Sequence of the first protein:
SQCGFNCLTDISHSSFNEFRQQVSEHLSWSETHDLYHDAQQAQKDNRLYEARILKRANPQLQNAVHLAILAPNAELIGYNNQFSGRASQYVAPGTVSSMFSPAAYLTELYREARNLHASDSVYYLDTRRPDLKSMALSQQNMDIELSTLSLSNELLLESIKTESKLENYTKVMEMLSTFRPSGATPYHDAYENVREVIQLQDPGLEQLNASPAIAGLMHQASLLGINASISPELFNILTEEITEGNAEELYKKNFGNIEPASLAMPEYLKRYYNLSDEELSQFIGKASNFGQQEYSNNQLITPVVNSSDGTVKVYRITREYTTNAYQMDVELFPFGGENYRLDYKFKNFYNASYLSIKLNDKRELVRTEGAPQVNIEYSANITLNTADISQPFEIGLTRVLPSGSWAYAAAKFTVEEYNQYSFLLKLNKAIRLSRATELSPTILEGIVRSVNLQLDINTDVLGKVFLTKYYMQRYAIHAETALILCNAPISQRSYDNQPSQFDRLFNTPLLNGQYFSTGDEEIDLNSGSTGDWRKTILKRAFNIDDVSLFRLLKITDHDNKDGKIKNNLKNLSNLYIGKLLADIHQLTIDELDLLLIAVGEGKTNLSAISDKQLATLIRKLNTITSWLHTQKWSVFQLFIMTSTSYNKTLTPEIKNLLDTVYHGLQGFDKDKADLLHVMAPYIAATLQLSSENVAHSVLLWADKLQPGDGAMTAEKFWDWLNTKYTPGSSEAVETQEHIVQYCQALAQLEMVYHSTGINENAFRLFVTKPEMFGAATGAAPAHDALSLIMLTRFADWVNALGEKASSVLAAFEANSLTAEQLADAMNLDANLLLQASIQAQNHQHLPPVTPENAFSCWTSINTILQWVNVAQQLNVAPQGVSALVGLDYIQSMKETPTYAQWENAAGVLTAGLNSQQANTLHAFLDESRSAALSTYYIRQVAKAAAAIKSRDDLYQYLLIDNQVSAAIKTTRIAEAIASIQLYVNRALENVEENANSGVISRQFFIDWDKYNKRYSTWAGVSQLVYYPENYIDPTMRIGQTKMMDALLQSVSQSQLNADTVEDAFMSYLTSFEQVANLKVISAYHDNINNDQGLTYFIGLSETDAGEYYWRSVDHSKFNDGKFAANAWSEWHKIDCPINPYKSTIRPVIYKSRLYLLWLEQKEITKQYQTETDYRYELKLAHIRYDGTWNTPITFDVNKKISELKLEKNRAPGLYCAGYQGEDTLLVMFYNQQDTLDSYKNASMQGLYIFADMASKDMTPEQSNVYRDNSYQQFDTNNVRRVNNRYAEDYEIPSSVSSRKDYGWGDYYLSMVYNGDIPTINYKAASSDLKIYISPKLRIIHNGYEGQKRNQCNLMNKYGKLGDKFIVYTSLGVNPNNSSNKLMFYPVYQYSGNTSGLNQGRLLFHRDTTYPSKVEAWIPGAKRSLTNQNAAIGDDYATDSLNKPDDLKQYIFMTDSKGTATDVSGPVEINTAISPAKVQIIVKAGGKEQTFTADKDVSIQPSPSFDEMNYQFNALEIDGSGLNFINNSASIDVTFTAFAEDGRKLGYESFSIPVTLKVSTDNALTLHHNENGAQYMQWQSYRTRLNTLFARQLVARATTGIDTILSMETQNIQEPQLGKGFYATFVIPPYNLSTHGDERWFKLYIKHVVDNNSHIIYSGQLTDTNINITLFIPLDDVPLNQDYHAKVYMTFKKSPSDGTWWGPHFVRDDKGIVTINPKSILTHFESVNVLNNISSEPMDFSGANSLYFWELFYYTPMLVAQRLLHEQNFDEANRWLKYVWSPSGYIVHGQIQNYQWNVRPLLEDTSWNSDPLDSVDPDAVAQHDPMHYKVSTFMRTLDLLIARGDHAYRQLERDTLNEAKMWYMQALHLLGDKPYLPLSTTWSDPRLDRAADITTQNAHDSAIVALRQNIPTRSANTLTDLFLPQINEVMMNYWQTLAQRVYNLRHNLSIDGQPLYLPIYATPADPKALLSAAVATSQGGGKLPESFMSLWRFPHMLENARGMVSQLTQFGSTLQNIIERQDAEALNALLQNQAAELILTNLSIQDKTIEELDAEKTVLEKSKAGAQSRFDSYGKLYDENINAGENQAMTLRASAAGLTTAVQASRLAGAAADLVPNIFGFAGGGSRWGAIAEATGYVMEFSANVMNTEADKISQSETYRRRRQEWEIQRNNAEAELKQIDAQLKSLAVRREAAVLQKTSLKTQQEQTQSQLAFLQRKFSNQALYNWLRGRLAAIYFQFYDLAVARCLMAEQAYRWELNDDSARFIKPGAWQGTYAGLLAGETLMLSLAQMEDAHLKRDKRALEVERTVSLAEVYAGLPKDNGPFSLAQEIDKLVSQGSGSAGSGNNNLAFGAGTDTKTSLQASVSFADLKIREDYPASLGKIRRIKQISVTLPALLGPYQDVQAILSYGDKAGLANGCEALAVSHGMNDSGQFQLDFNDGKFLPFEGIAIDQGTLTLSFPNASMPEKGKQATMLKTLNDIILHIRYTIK

Contacts between the two chains:
Residue K1797 in the first protein contacts residue D1022 in the second protein (closest heavy-atom distance 2.4 Å).
Residue S1803 in the first protein is in contact with residue L1001 in the second protein (closest heavy-atom distance 2.3 Å).
Residue S1899 in the first protein is in contact with residue S301 in the second protein (closest heavy-atom distance 2.5 Å).
Residue D2401 in the first protein is in contact with residue Q2430 in the second protein (closest heavy-atom distance 2.8 Å).
Residue W2253 in the first protein contacts residue T673 in the second protein (closest heavy-atom distance 3.0 Å).
Residue S2088 in the first protein interacts with residue Q2205 in the second protein (closest heavy-atom distance 2.5 Å).
Residue R2118 in the first protein interacts with residue D2177 in the second protein (closest heavy-atom distance 2.8 Å).
Residue N844 in the first protein is in contact with residue R564 in the second protein (closest heavy-atom distance 2.9 Å).
Residue R2188 in the first protein interacts with residue R2187 in the second protein (closest heavy-atom distance 3.0 Å).
Residue E1086 in the first protein is in contact with residue R1166 in the second protein (closest heavy-atom distance 2.9 Å).
Residue E1878 in the first protein is in contact with residue R1027 in the second protein (closest heavy-atom distance 3.0 Å).
Residue E2045 in the first protein is in contact with residue R2046 in the second protein (closest heavy-atom distance 3.0 Å).
Residue L1995 in the first protein interacts with residue Q2235 in the second protein (closest heavy-atom distance 3.0 Å).
Residue D1892 in the first protein is in contact with residue K1401 in the second protein (closest heavy-atom distance 2.9 Å).
Residue A2404 in the first protein is in contact with residue D2382 in the second protein (closest heavy-atom distance 3.1 Å).
Residue D2401 in the first protein interacts with residue K2496 in the second protein (closest heavy-atom distance 2.9 Å).
Residue R1971 in the first protein is in contact with residue S978 in the second protein (closest heavy-atom distance 2.8 Å).
Residue R1971 in the first protein contacts residue Q976 in the second protein (closest heavy-atom distance 3.0 Å).
Residue D1117 in the first protein is in contact with residue T1211 in the second protein (closest heavy-atom distance 2.7 Å).
Residue S2405 in the first protein interacts with residue D2382 in the second protein (closest heavy-atom distance 2.7 Å).
Residue V2331 in the first protein is in contact with residue S2451 in the second protein (closest heavy-atom distance 3.1 Å).
Residue N1973 in the first protein interacts with residue A980 in the second protein (closest heavy-atom distance 3.0 Å).
Residue Q1885 in the first protein contacts residue K1026 in the second protein (closest heavy-atom distance 3.0 Å).
Residue H1888 in the first protein is in contact with residue E1002 in the second protein (closest heavy-atom distance 3.0 Å).
Residue S1997 in the first protein is in contact with residue Q2235 in the second protein (closest heavy-atom distance 3.0 Å).
Residue E2400 in the first protein is in contact with residue N2488 in the second protein (closest heavy-atom distance 3.0 Å).
Residue N1685 in the first protein contacts residue D1526 in the second protein (closest heavy-atom distance 2.9 Å).
Residue R2132 in the first protein is in contact with residue E2166 in the second protein (closest heavy-atom distance 2.7 Å).
Residue F2145 in the first protein interacts with residue G2149 in the second protein (closest heavy-atom distance 2.1 Å).
Residue Q892 in the first protein contacts residue G541 in the second protein (closest heavy-atom distance 2.8 Å).
Residue Q892 in the first protein interacts with residue S542 in the second protein (closest heavy-atom distance 2.9 Å).
Residue P2142 in the first protein is in contact with residue W2154 in the second protein (closest heavy-atom distance 2.8 Å).
Residue F2145 in the first protein interacts with residue A2148 in the second protein (closest heavy-atom distance 2.9 Å).
Residue R2327 in the first protein contacts residue F2469 in the second protein (closest heavy-atom distance 3.0 Å).
Residue Y1188 in the first protein contacts residue Y1188 in the second protein (closest heavy-atom distance 2.8 Å).
Residue A1998 in the first protein contacts residue N812 in the second protein (closest heavy-atom distance 2.8 Å).
Residue Q2059 in the first protein contacts residue Q2237 in the second protein (closest heavy-atom distance 2.6 Å).
Residue N2108 in the first protein contacts residue E2183 in the second protein (closest heavy-atom distance 2.8 Å).
Residue R1204 in the first protein contacts residue T2126 in the second protein (closest heavy-atom distance 2.9 Å).
Residue K2326 in the first protein contacts residue N2443 in the second protein (closest heavy-atom distance 3.1 Å).
Residue K2073 in the first protein is in contact with residue E2218 in the second protein (closest heavy-atom distance 2.2 Å).
Residue E2318 in the first protein contacts residue N2025 in the second protein (closest heavy-atom distance 2.9 Å).
Residue D2048 in the first protein contacts residue S2246 in the second protein (closest heavy-atom distance 2.9 Å).
Residue T1190 in the first protein interacts with residue Q1180 in the second protein (closest heavy-atom distance 2.8 Å).
Residue T2334 in the first protein contacts residue D2428 in the second protein (closest heavy-atom distance 2.5 Å).
Residue N1793 in the first protein contacts residue D1022 in the second protein (closest heavy-atom distance 3.0 Å).
Residue D2325 in the first protein contacts residue N2443 in the second protein (closest heavy-atom distance 2.8 Å).
Residue D842 in the first protein contacts residue D603 in the second protein (closest heavy-atom distance 2.8 Å).
Residue A843 in the first protein interacts with residue R564 in the second protein (closest heavy-atom distance 3.0 Å).
Residue N2252 in the first protein contacts residue L702 in the second protein (closest heavy-atom distance 2.7 Å).
Residue Q2059 in the first protein interacts with residue Q2233 in the second protein (closest heavy-atom distance 3.0 Å).
Residue N2143 in the first protein is in contact with residue G2151 in the second protein (closest heavy-atom distance 3.0 Å).
Residue T1083 in the first protein interacts with residue D1206 in the second protein (closest heavy-atom distance 2.6 Å).
Residue R2327 in the first protein contacts residue Q2459 in the second protein (closest heavy-atom distance 2.6 Å).
Residue R1971 in the first protein contacts residue D965 in the second protein (closest heavy-atom distance 2.8 Å).
Residue N1685 in the first protein interacts with residue S1524 in the second protein (closest heavy-atom distance 3.0 Å).
Residue R2327 in the first protein interacts with residue N2443 in the second protein (closest heavy-atom distance 2.8 Å).
Residue R2327 in the first protein is in contact with residue G2444 in the second protein (closest heavy-atom distance 2.9 Å).
Residue E2081 in the first protein interacts with residue S2212 in the second protein (closest heavy-atom distance 2.6 Å).
Residue E2111 in the first protein is in contact with residue R2187 in the second protein (closest heavy-atom distance 2.6 Å).

Sequence of the second protein:
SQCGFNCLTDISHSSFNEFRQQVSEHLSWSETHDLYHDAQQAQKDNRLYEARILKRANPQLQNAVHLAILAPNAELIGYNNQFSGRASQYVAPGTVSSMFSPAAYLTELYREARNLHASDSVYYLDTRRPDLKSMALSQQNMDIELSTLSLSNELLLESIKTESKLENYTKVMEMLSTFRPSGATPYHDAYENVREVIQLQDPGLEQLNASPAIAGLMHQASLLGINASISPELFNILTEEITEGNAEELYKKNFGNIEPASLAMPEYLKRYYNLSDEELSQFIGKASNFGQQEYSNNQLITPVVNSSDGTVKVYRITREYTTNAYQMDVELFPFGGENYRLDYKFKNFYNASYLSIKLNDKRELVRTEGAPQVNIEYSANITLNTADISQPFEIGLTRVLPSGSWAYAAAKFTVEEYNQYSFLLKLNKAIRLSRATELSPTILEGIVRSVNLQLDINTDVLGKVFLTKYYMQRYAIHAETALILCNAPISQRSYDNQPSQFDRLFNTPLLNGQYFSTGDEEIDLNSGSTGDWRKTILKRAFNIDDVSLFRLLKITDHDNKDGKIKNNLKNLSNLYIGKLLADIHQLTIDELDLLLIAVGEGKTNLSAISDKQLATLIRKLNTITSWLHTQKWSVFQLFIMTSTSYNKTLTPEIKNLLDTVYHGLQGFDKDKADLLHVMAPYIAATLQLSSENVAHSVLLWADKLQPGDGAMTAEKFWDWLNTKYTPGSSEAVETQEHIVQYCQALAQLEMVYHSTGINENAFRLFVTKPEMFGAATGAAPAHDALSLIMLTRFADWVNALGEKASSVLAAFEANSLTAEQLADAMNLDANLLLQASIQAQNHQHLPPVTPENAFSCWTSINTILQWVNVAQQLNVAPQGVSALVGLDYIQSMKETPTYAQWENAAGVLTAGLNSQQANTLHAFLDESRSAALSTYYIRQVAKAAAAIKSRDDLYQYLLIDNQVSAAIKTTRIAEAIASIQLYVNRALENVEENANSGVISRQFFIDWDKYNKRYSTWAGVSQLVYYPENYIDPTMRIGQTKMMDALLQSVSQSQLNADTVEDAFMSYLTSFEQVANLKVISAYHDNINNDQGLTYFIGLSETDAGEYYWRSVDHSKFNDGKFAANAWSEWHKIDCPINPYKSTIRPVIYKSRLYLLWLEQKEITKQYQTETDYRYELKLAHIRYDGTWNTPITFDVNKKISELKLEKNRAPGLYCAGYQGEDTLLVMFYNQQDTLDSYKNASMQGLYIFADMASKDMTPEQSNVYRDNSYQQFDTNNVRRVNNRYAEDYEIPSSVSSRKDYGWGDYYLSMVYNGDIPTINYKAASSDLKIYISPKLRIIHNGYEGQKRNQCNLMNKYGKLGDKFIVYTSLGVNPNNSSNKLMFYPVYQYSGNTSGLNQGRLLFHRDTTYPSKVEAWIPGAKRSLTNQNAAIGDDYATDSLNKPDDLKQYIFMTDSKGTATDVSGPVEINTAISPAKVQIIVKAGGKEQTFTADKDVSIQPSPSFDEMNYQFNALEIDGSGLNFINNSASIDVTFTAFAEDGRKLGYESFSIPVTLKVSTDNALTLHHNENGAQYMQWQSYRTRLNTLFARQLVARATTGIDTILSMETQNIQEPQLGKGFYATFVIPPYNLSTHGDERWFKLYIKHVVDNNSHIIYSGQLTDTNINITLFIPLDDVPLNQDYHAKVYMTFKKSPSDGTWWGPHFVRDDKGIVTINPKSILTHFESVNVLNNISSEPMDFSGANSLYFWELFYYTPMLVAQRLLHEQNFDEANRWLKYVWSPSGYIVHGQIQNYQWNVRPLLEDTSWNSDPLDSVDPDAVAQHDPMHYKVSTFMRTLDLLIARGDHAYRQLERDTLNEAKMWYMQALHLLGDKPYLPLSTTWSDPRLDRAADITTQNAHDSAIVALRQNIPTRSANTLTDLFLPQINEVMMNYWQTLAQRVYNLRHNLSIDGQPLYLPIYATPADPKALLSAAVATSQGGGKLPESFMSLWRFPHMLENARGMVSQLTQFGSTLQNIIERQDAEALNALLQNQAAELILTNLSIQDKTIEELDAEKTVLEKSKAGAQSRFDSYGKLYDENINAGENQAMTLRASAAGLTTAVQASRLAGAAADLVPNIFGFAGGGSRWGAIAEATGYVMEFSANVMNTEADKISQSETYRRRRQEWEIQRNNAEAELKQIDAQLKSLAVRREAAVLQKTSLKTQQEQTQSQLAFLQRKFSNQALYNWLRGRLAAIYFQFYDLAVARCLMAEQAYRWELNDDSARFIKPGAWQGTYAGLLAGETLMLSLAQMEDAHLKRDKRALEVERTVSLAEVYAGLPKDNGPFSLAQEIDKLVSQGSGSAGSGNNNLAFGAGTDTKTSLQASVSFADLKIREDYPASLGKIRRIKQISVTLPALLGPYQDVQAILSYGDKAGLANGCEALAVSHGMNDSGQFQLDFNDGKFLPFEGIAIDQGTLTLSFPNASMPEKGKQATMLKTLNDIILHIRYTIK

This data describes a binding interaction between two proteins.